Sequence of chain B:
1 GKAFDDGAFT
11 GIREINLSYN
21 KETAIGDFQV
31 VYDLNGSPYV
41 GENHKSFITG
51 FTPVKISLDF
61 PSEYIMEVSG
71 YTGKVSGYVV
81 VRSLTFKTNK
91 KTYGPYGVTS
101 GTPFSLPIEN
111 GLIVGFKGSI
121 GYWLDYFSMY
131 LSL

Contacts between the two chains:
Residue L106 in chain B is in contact with residue W15 in chain A (closest heavy-atom distance 4.5 Å).
Residue E109 in chain B interacts with residue G13 in chain A (closest heavy-atom distance 3.3 Å).
Residue E109 in chain B interacts with residue V12 in chain A (closest heavy-atom distance 4.7 Å).
Residue P107 in chain B contacts residue I11 in chain A (closest heavy-atom distance 4.6 Å).
Residue S132 in chain B contacts residue V10 in chain A (closest heavy-atom distance 4.1 Å).
Residue L106 in chain B contacts residue V12 in chain A (closest heavy-atom distance 3.8 Å).
Residue N110 in chain B interacts with residue I11 in chain A (closest heavy-atom distance 2.9 Å).
Residue P107 in chain B is in contact with residue V12 in chain A (closest heavy-atom distance 3.6 Å).
Residue L131 in chain B is in contact with residue V12 in chain A (closest heavy-atom distance 3.7 Å).
Residue L131 in chain B is in contact with residue V10 in chain A (closest heavy-atom distance 4.2 Å).
Residue E109 in chain B is in contact with residue I11 in chain A (closest heavy-atom distance 3.0 Å).
Residue N110 in chain B contacts residue Q8 in chain A (closest heavy-atom distance 3.4 Å).
Residue I108 in chain B interacts with residue I11 in chain A (closest heavy-atom distance 3.6 Å).
Residue P107 in chain B contacts residue P14 in chain A (closest heavy-atom distance 3.3 Å).
Residue P107 in chain B interacts with residue W15 in chain A (closest heavy-atom distance 3.7 Å).
Residue G111 in chain B is in contact with residue I11 in chain A (closest heavy-atom distance 5.0 Å).
Residue P107 in chain B contacts residue G13 in chain A (closest heavy-atom distance 2.9 Å).
Residue S105 in chain B interacts with residue W15 in chain A (closest heavy-atom distance 3.1 Å).
Residue N110 in chain B is in contact with residue T9 in chain A (closest heavy-atom distance 2.8 Å).
Residue E109 in chain B contacts residue P14 in chain A (closest heavy-atom distance 3.5 Å).
Residue I108 in chain B interacts with residue G13 in chain A (closest heavy-atom distance 3.9 Å).
Residue I108 in chain B is in contact with residue V12 in chain A (closest heavy-atom distance 4.6 Å).
Residue N110 in chain B interacts with residue V10 in chain A (closest heavy-atom distance 3.4 Å).
Residue G111 in chain B is in contact with residue V10 in chain A (closest heavy-atom distance 4.3 Å).
Residue L133 in chain B is in contact with residue V10 in chain A (closest heavy-atom distance 4.0 Å).
Residue L133 in chain B interacts with residue T9 in chain A (closest heavy-atom distance 4.0 Å).
Residue L133 in chain B is in contact with residue Q8 in chain A (closest heavy-atom distance 3.5 Å).

Sequence of chain A:
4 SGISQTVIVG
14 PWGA

This data describes a binding interaction between two proteins.